These two protein chains interact to form a complex.

Sequence of protein 2:
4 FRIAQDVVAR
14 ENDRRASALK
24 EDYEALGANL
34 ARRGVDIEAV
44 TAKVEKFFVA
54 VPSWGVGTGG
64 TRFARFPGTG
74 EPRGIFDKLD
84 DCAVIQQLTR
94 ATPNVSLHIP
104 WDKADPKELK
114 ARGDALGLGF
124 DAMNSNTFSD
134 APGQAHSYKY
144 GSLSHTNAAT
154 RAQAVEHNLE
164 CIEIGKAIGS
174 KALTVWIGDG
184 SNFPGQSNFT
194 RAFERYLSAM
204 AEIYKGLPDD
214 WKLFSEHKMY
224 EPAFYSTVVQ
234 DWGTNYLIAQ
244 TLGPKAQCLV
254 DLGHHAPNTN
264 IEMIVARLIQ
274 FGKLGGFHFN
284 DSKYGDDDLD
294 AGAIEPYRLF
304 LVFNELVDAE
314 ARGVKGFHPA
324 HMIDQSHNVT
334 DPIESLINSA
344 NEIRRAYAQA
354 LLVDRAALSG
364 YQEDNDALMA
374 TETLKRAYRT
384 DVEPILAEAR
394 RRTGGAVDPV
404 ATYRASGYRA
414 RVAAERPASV

Sequence of protein 1:
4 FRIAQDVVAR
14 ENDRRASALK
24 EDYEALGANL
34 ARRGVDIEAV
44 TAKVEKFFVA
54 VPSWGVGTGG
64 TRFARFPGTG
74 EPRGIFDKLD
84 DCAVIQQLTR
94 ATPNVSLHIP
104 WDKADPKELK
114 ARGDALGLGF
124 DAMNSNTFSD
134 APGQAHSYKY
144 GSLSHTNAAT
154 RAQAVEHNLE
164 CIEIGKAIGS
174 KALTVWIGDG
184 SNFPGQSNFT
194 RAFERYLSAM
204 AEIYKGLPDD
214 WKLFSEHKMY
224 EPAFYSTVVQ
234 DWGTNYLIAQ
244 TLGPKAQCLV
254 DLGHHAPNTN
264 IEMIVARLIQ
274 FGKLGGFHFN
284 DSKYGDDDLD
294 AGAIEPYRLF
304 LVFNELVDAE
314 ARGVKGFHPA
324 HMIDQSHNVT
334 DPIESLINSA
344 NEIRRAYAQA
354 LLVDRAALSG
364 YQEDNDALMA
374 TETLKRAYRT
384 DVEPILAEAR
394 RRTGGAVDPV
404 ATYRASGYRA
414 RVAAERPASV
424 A

Residue-level contacts at the interface:
Residue F66 in protein 1 is in contact with residue K221 in protein 2 (closest heavy-atom distance 3.3 Å).
Residue K221 in protein 1 contacts residue F66 in protein 2 (closest heavy-atom distance 3.5 Å).
Residue Y223 in protein 1 contacts residue Y287 in protein 2 (closest heavy-atom distance 3.5 Å).
Residue Y228 in protein 1 contacts residue K286 in protein 2 (closest heavy-atom distance 3.7 Å).
Residue L292 in protein 1 contacts residue F227 in protein 2 (closest heavy-atom distance 3.7 Å).
Residue K142 in protein 1 contacts residue N331 in protein 2 (closest heavy-atom distance 3.6 Å).
Residue F227 in protein 1 is in contact with residue K286 in protein 2 (closest heavy-atom distance 3.9 Å).
Residue F69 in protein 1 contacts residue D133 in protein 2 (closest heavy-atom distance 3.3 Å).
Residue D133 in protein 1 is in contact with residue F69 in protein 2 (closest heavy-atom distance 3.4 Å).
Residue R65 in protein 1 is in contact with residue D291 in protein 2 (closest heavy-atom distance 2.7 Å).
Residue F227 in protein 1 contacts residue D290 in protein 2 (closest heavy-atom distance 3.4 Å).
Residue S140 in protein 1 interacts with residue F69 in protein 2 (closest heavy-atom distance 3.8 Å).
Residue P187 in protein 1 interacts with residue I297 in protein 2 (closest heavy-atom distance 3.8 Å).
Residue L292 in protein 1 contacts residue N185 in protein 2 (closest heavy-atom distance 3.6 Å).
Residue S132 in protein 1 contacts residue F66 in protein 2 (closest heavy-atom distance 3.8 Å).
Residue N331 in protein 1 contacts residue K142 in protein 2 (closest heavy-atom distance 3.4 Å).
Residue Y287 in protein 1 contacts residue Y223 in protein 2 (closest heavy-atom distance 3.4 Å).
Residue K286 in protein 1 is in contact with residue Y228 in protein 2 (closest heavy-atom distance 3.7 Å).
Residue E224 in protein 1 interacts with residue F66 in protein 2 (closest heavy-atom distance 3.5 Å).
Residue Y287 in protein 1 is in contact with residue Y228 in protein 2 (closest heavy-atom distance 2.5 Å).
Residue E224 in protein 1 interacts with residue R65 in protein 2 (closest heavy-atom distance 2.8 Å).
Residue V332 in protein 1 is in contact with residue Y143 in protein 2 (closest heavy-atom distance 3.5 Å).
Residue F69 in protein 1 is in contact with residue K142 in protein 2 (closest heavy-atom distance 2.7 Å).
Residue R65 in protein 1 contacts residue D289 in protein 2 (closest heavy-atom distance 2.9 Å).
Residue M222 in protein 1 is in contact with residue Y287 in protein 2 (closest heavy-atom distance 3.8 Å).
Residue V332 in protein 1 is in contact with residue F186 in protein 2 (closest heavy-atom distance 3.9 Å).
Residue F131 in protein 1 contacts residue A67 in protein 2 (closest heavy-atom distance 3.6 Å).
Residue F186 in protein 1 interacts with residue T333 in protein 2 (closest heavy-atom distance 3.8 Å).
Residue F69 in protein 1 interacts with residue S140 in protein 2 (closest heavy-atom distance 3.8 Å).
Residue A67 in protein 1 is in contact with residue F131 in protein 2 (closest heavy-atom distance 3.5 Å).
Residue Y143 in protein 1 interacts with residue V332 in protein 2 (closest heavy-atom distance 3.5 Å).
Residue N185 in protein 1 is in contact with residue L292 in protein 2 (closest heavy-atom distance 3.5 Å).
Residue F186 in protein 1 is in contact with residue A296 in protein 2 (closest heavy-atom distance 3.9 Å).
Residue A67 in protein 1 interacts with residue S132 in protein 2 (closest heavy-atom distance 3.8 Å).
Residue A296 in protein 1 interacts with residue P187 in protein 2 (closest heavy-atom distance 3.5 Å).
Residue T64 in protein 1 interacts with residue P225 in protein 2 (closest heavy-atom distance 3.7 Å).
Residue Y228 in protein 1 interacts with residue Y287 in protein 2 (closest heavy-atom distance 2.6 Å).
Residue T333 in protein 1 interacts with residue F186 in protein 2 (closest heavy-atom distance 3.8 Å).
Residue Y141 in protein 1 interacts with residue F69 in protein 2 (closest heavy-atom distance 3.8 Å).
Residue F227 in protein 1 interacts with residue Y287 in protein 2 (closest heavy-atom distance 3.3 Å).
Residue K142 in protein 1 interacts with residue F69 in protein 2 (closest heavy-atom distance 2.9 Å).
Residue F69 in protein 1 contacts residue F131 in protein 2 (closest heavy-atom distance 3.6 Å).
Residue F227 in protein 1 interacts with residue L292 in protein 2 (closest heavy-atom distance 3.6 Å).
Residue D291 in protein 1 contacts residue R65 in protein 2 (closest heavy-atom distance 2.8 Å).
Residue P187 in protein 1 is in contact with residue A296 in protein 2 (closest heavy-atom distance 3.5 Å).
Residue Y287 in protein 1 is in contact with residue F227 in protein 2 (closest heavy-atom distance 3.2 Å).
Residue F66 in protein 1 contacts residue W179 in protein 2 (closest heavy-atom distance 3.7 Å).
Residue P225 in protein 1 contacts residue T64 in protein 2 (closest heavy-atom distance 3.7 Å).
Residue R65 in protein 1 interacts with residue E224 in protein 2 (closest heavy-atom distance 3.1 Å).
Residue I297 in protein 1 interacts with residue P187 in protein 2 (closest heavy-atom distance 3.8 Å).
Residue D290 in protein 1 is in contact with residue F227 in protein 2 (closest heavy-atom distance 3.5 Å).
Residue T64 in protein 1 interacts with residue F227 in protein 2 (closest heavy-atom distance 3.9 Å).
Residue F66 in protein 1 contacts residue E224 in protein 2 (closest heavy-atom distance 3.6 Å).
Residue W179 in protein 1 interacts with residue F66 in protein 2 (closest heavy-atom distance 3.8 Å).
Residue Y287 in protein 1 is in contact with residue M222 in protein 2 (closest heavy-atom distance 3.8 Å).
Residue F186 in protein 1 interacts with residue D293 in protein 2 (closest heavy-atom distance 3.4 Å).
Residue D289 in protein 1 interacts with residue R65 in protein 2 (closest heavy-atom distance 3.0 Å).
Residue K286 in protein 1 contacts residue F227 in protein 2 (closest heavy-atom distance 3.9 Å).
Residue D293 in protein 1 contacts residue F186 in protein 2 (closest heavy-atom distance 3.3 Å).
Residue A296 in protein 1 is in contact with residue F186 in protein 2 (closest heavy-atom distance 3.8 Å).